Interface contacts:
Residue E175 in the second protein contacts residue H95 in the first protein (closest heavy-atom distance 3.7 Å).
Residue E175 in the second protein interacts with residue W92 in the first protein (closest heavy-atom distance 3.9 Å).
Residue R176 in the second protein is in contact with residue N33 in the first protein (closest heavy-atom distance 4.4 Å).
Residue R176 in the second protein interacts with residue W92 in the first protein (closest heavy-atom distance 3.9 Å).
Residue E175 in the second protein interacts with residue S94 in the first protein (closest heavy-atom distance 5.0 Å).
Residue G174 in the second protein contacts residue H95 in the first protein (closest heavy-atom distance 5.0 Å).

Sequence of the second protein:
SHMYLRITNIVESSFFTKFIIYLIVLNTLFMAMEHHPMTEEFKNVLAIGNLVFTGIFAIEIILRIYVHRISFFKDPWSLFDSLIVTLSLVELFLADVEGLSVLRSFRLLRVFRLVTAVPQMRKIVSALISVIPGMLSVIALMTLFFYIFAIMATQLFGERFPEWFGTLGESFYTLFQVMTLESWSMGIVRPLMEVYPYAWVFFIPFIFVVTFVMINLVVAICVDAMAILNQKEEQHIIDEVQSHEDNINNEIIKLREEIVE

The following describes two proteins that form a bound complex.

Sequence of the first protein:
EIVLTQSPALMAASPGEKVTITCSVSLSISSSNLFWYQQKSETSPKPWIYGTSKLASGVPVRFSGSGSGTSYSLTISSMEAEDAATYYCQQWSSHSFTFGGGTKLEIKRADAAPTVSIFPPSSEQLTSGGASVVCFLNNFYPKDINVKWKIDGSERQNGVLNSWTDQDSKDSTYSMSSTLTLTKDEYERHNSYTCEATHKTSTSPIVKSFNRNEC